Residue-level contacts at the interface:
Residue R150 in protein 1 contacts residue M1 in protein 2 (closest heavy-atom distance 3.0 Å).
Residue L142 in protein 1 is in contact with residue W12 in protein 2 (closest heavy-atom distance 4.4 Å).
Residue F149 in protein 1 contacts residue W12 in protein 2 (closest heavy-atom distance 3.4 Å).
Residue F149 in protein 1 interacts with residue P16 in protein 2 (closest heavy-atom distance 4.0 Å).
Residue R150 in protein 1 contacts residue W12 in protein 2 (closest heavy-atom distance 3.2 Å).
Residue R150 in protein 1 is in contact with residue D2 in protein 2 (closest heavy-atom distance 3.0 Å).
Residue F149 in protein 1 interacts with residue M1 in protein 2 (closest heavy-atom distance 4.9 Å).
Residue D146 in protein 1 interacts with residue W12 in protein 2 (closest heavy-atom distance 2.8 Å).
Residue L152 in protein 1 interacts with residue M1 in protein 2 (closest heavy-atom distance 4.5 Å).
Residue F149 in protein 1 interacts with residue W20 in protein 2 (closest heavy-atom distance 3.9 Å).
Residue V145 in protein 1 is in contact with residue W12 in protein 2 (closest heavy-atom distance 4.0 Å).

Sequence of protein 1:
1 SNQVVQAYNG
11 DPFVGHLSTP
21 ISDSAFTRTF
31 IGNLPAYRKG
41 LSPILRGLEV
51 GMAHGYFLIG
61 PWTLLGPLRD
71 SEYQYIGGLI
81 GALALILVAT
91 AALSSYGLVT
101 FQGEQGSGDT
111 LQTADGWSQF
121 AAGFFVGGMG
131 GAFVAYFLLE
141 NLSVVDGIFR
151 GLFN

This data describes a binding interaction between two proteins.

Sequence of protein 2:
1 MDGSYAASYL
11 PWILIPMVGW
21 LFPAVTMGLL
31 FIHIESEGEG